Sequence of protein 1:
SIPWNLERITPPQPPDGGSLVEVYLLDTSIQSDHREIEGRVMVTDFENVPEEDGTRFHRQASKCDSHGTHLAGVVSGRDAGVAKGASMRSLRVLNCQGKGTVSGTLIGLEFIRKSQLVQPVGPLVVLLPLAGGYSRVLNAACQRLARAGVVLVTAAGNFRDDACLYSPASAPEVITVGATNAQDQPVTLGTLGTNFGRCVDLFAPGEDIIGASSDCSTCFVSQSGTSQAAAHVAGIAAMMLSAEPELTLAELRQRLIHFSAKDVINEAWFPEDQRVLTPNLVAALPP

Interface contacts:
Residue T225 in protein 1 is in contact with residue T8 in protein 2 (closest heavy-atom distance 3.4 Å).
Residue S229 in protein 1 interacts with residue A3 in protein 2 (closest heavy-atom distance 3.3 Å).
Residue C226 in protein 1 is in contact with residue P7 in protein 2 (closest heavy-atom distance 3.8 Å).
Residue D215 in protein 1 interacts with residue A3 in protein 2 (closest heavy-atom distance 3.6 Å).
Residue C226 in protein 1 contacts residue F5 in protein 2 (closest heavy-atom distance 3.8 Å).
Residue V228 in protein 1 interacts with residue F5 in protein 2 (closest heavy-atom distance 3.9 Å).
Residue F227 in protein 1 contacts residue T8 in protein 2 (closest heavy-atom distance 3.7 Å).
Residue F227 in protein 1 contacts residue F5 in protein 2 (closest heavy-atom distance 3.4 Å).
Residue C223 in protein 1 contacts residue P7 in protein 2 (closest heavy-atom distance 4.1 Å).
Residue T225 in protein 1 contacts residue P7 in protein 2 (closest heavy-atom distance 3.0 Å).
Residue S220 in protein 1 interacts with residue F5 in protein 2 (closest heavy-atom distance 3.5 Å).
Residue D222 in protein 1 contacts residue F5 in protein 2 (closest heavy-atom distance 3.9 Å).
Residue C226 in protein 1 is in contact with residue T8 in protein 2 (closest heavy-atom distance 4.6 Å).

The following describes two proteins that form a bound complex.

Sequence of protein 2:
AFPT